Sequence of the second protein:
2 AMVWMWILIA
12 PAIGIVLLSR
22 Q

These two protein chains interact to form a complex.

Residue-level contacts at the interface:
Residue T31 in the first protein interacts with residue A13 in the second protein (closest heavy-atom distance 3.5 Å).
Residue L48 in the first protein interacts with residue W5 in the second protein (closest heavy-atom distance 4.6 Å).
Residue L39 in the first protein is in contact with residue M6 in the second protein (closest heavy-atom distance 4.6 Å).
Residue W47 in the first protein contacts residue W5 in the second protein (closest heavy-atom distance 3.9 Å).
Residue F27 in the first protein contacts residue I16 in the second protein (closest heavy-atom distance 3.7 Å).
Residue I24 in the first protein contacts residue V17 in the second protein (closest heavy-atom distance 4.1 Å).
Residue F27 in the first protein interacts with residue P12 in the second protein (closest heavy-atom distance 4.6 Å).
Residue T31 in the first protein interacts with residue L9 in the second protein (closest heavy-atom distance 3.7 Å).
Residue I24 in the first protein is in contact with residue I16 in the second protein (closest heavy-atom distance 3.8 Å).
Residue I24 in the first protein interacts with residue S20 in the second protein (closest heavy-atom distance 4.2 Å).
Residue H38 in the first protein is in contact with residue W5 in the second protein (closest heavy-atom distance 3.5 Å).
Residue I35 in the first protein is in contact with residue L9 in the second protein (closest heavy-atom distance 3.8 Å).
Residue H38 in the first protein contacts residue L9 in the second protein (closest heavy-atom distance 3.6 Å).
Residue W42 in the first protein interacts with residue A2 in the second protein (closest heavy-atom distance 4.1 Å).
Residue L39 in the first protein contacts residue W5 in the second protein (closest heavy-atom distance 3.5 Å).
Residue L48 in the first protein contacts residue V4 in the second protein (closest heavy-atom distance 3.8 Å).
Residue I35 in the first protein contacts residue I10 in the second protein (closest heavy-atom distance 3.6 Å).
Residue W42 in the first protein contacts residue W5 in the second protein (closest heavy-atom distance 4.1 Å).
Residue H20 in the first protein contacts residue R21 in the second protein (closest heavy-atom distance 4.4 Å).
Residue A34 in the first protein is in contact with residue L9 in the second protein (closest heavy-atom distance 4.7 Å).
Residue I35 in the first protein is in contact with residue W5 in the second protein (closest heavy-atom distance 4.4 Å).
Residue F27 in the first protein contacts residue A13 in the second protein (closest heavy-atom distance 3.5 Å).
Residue I28 in the first protein interacts with residue A13 in the second protein (closest heavy-atom distance 4.9 Å).
Residue I28 in the first protein interacts with residue V17 in the second protein (closest heavy-atom distance 3.4 Å).
Residue H20 in the first protein interacts with residue S20 in the second protein (closest heavy-atom distance 3.2 Å).

Sequence of the first protein:
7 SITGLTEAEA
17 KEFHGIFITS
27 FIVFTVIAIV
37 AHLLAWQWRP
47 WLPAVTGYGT